Contacts between the two chains:
Residue A28 in protein 1 is in contact with residue T61 in protein 2 (closest heavy-atom distance 3.8 Å).
Residue I59 in protein 1 contacts residue I59 in protein 2 (closest heavy-atom distance 4.3 Å).
Residue E87 in protein 1 contacts residue T42 in protein 2 (closest heavy-atom distance 4.7 Å).
Residue A50 in protein 1 is in contact with residue A50 in protein 2 (closest heavy-atom distance 4.5 Å).
Residue R83 in protein 1 is in contact with residue F32 in protein 2 (closest heavy-atom distance 3.8 Å).
Residue T86 in protein 1 contacts residue F47 in protein 2 (closest heavy-atom distance 4.6 Å).
Residue T62 in protein 1 interacts with residue L63 in protein 2 (closest heavy-atom distance 4.3 Å).
Residue F47 in protein 1 interacts with residue E87 in protein 2 (closest heavy-atom distance 3.9 Å).
Residue L25 in protein 1 interacts with residue T62 in protein 2 (closest heavy-atom distance 3.5 Å).
Residue A46 in protein 1 interacts with residue R43 in protein 2 (closest heavy-atom distance 4.1 Å).
Residue F47 in protein 1 is in contact with residue T86 in protein 2 (closest heavy-atom distance 4.5 Å).
Residue T62 in protein 1 is in contact with residue T62 in protein 2 (closest heavy-atom distance 2.8 Å).
Residue R43 in protein 1 is in contact with residue A88 in protein 2 (closest heavy-atom distance 2.9 Å).
Residue I59 in protein 1 is in contact with residue T62 in protein 2 (closest heavy-atom distance 3.6 Å).
Residue R43 in protein 1 interacts with residue L89 in protein 2 (closest heavy-atom distance 3.2 Å).
Residue R43 in protein 1 interacts with residue T86 in protein 2 (closest heavy-atom distance 3.0 Å).
Residue S51 in protein 1 contacts residue A50 in protein 2 (closest heavy-atom distance 3.6 Å).
Residue A50 in protein 1 is in contact with residue S51 in protein 2 (closest heavy-atom distance 3.4 Å).
Residue G54 in protein 1 contacts residue F55 in protein 2 (closest heavy-atom distance 3.2 Å).
Residue T62 in protein 1 interacts with residue I59 in protein 2 (closest heavy-atom distance 3.4 Å).
Residue F47 in protein 1 contacts residue F47 in protein 2 (closest heavy-atom distance 3.5 Å).
Residue L89 in protein 1 contacts residue T42 in protein 2 (closest heavy-atom distance 3.6 Å).
Residue G58 in protein 1 contacts residue T62 in protein 2 (closest heavy-atom distance 3.9 Å).
Residue L63 in protein 1 is in contact with residue T62 in protein 2 (closest heavy-atom distance 3.8 Å).
Residue G54 in protein 1 is in contact with residue S51 in protein 2 (closest heavy-atom distance 4.0 Å).
Residue L25 in protein 1 interacts with residue T61 in protein 2 (closest heavy-atom distance 4.1 Å).
Residue R43 in protein 1 contacts residue E87 in protein 2 (closest heavy-atom distance 3.1 Å).
Residue T61 in protein 1 is in contact with residue L25 in protein 2 (closest heavy-atom distance 3.8 Å).
Residue L89 in protein 1 interacts with residue R43 in protein 2 (closest heavy-atom distance 3.3 Å).
Residue R43 in protein 1 is in contact with residue A46 in protein 2 (closest heavy-atom distance 3.5 Å).
Residue G58 in protein 1 is in contact with residue G58 in protein 2 (closest heavy-atom distance 3.6 Å).
Residue A46 in protein 1 is in contact with residue F47 in protein 2 (closest heavy-atom distance 3.6 Å).
Residue I59 in protein 1 is in contact with residue G58 in protein 2 (closest heavy-atom distance 3.5 Å).
Residue F55 in protein 1 interacts with residue G58 in protein 2 (closest heavy-atom distance 3.4 Å).
Residue T61 in protein 1 interacts with residue A28 in protein 2 (closest heavy-atom distance 3.8 Å).
Residue T61 in protein 1 is in contact with residue F55 in protein 2 (closest heavy-atom distance 4.3 Å).
Residue T62 in protein 1 is in contact with residue L25 in protein 2 (closest heavy-atom distance 3.4 Å).
Residue T42 in protein 1 contacts residue L89 in protein 2 (closest heavy-atom distance 3.5 Å).
Residue G54 in protein 1 is in contact with residue G54 in protein 2 (closest heavy-atom distance 4.0 Å).
Residue E87 in protein 1 contacts residue R43 in protein 2 (closest heavy-atom distance 3.1 Å).
Residue E87 in protein 1 is in contact with residue I39 in protein 2 (closest heavy-atom distance 3.8 Å).
Residue F47 in protein 1 interacts with residue A50 in protein 2 (closest heavy-atom distance 3.5 Å).
Residue A50 in protein 1 interacts with residue F47 in protein 2 (closest heavy-atom distance 3.4 Å).
Residue F55 in protein 1 contacts residue T61 in protein 2 (closest heavy-atom distance 4.0 Å).
Residue A88 in protein 1 interacts with residue R43 in protein 2 (closest heavy-atom distance 2.6 Å).
Residue T62 in protein 1 interacts with residue E22 in protein 2 (closest heavy-atom distance 4.3 Å).
Residue E57 in protein 1 interacts with residue F32 in protein 2 (closest heavy-atom distance 3.5 Å).
Residue E87 in protein 1 interacts with residue F47 in protein 2 (closest heavy-atom distance 4.3 Å).
Residue E57 in protein 1 interacts with residue F55 in protein 2 (closest heavy-atom distance 3.7 Å).
Residue F55 in protein 1 contacts residue E57 in protein 2 (closest heavy-atom distance 4.0 Å).
Residue F55 in protein 1 is in contact with residue G54 in protein 2 (closest heavy-atom distance 3.2 Å).
Residue G58 in protein 1 is in contact with residue I59 in protein 2 (closest heavy-atom distance 3.6 Å).
Residue G58 in protein 1 is in contact with residue F55 in protein 2 (closest heavy-atom distance 3.3 Å).
Residue S51 in protein 1 interacts with residue G54 in protein 2 (closest heavy-atom distance 4.2 Å).
Residue F55 in protein 1 interacts with residue F55 in protein 2 (closest heavy-atom distance 4.0 Å).
Residue T62 in protein 1 is in contact with residue G58 in protein 2 (closest heavy-atom distance 4.3 Å).
Residue F47 in protein 1 interacts with residue A46 in protein 2 (closest heavy-atom distance 3.6 Å).
Residue F32 in protein 1 is in contact with residue R83 in protein 2 (closest heavy-atom distance 3.5 Å).
Residue F32 in protein 1 contacts residue E57 in protein 2 (closest heavy-atom distance 3.7 Å).
Residue T86 in protein 1 is in contact with residue R43 in protein 2 (closest heavy-atom distance 2.8 Å).

These two protein chains interact to form a complex.

Sequence of protein 1:
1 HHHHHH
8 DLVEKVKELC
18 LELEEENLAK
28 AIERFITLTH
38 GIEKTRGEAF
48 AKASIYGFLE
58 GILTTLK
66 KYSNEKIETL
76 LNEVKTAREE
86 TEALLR

Sequence of protein 2:
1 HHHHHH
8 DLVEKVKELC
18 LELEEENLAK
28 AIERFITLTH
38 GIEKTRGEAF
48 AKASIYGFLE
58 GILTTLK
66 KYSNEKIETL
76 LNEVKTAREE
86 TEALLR